Contacts between the two chains:
Residue L88 in the second protein is in contact with residue E13 in the first protein (closest heavy-atom distance 3.2 Å).
Residue R167 in the second protein contacts residue R353 in the first protein (closest heavy-atom distance 4.5 Å).
Residue H166 in the second protein is in contact with residue F345 in the first protein (closest heavy-atom distance 2.8 Å).
Residue D298 in the second protein is in contact with residue Q335 in the first protein (closest heavy-atom distance 4.0 Å).
Residue W291 in the second protein is in contact with residue S344 in the first protein (closest heavy-atom distance 4.2 Å).
Residue H311 in the second protein contacts residue E355 in the first protein (closest heavy-atom distance 3.2 Å).
Residue R160 in the second protein is in contact with residue F345 in the first protein (closest heavy-atom distance 3.2 Å).
Residue Y293 in the second protein is in contact with residue R29 in the first protein (closest heavy-atom distance 3.2 Å).
Residue Y293 in the second protein contacts residue Y360 in the first protein (closest heavy-atom distance 2.8 Å).
Residue P294 in the second protein contacts residue S28 in the first protein (closest heavy-atom distance 3.6 Å).
Residue R290 in the second protein contacts residue P339 in the first protein (closest heavy-atom distance 3.4 Å).
Residue W291 in the second protein interacts with residue M343 in the first protein (closest heavy-atom distance 3.6 Å).
Residue P89 in the second protein contacts residue H14 in the first protein (closest heavy-atom distance 3.3 Å).
Residue H166 in the second protein is in contact with residue N346 in the first protein (closest heavy-atom distance 4.3 Å).
Residue Y293 in the second protein interacts with residue L336 in the first protein (closest heavy-atom distance 3.5 Å).
Residue P89 in the second protein contacts residue E13 in the first protein (closest heavy-atom distance 3.2 Å).
Residue W291 in the second protein is in contact with residue D340 in the first protein (closest heavy-atom distance 3.6 Å).
Residue N300 in the second protein is in contact with residue K27 in the first protein (closest heavy-atom distance 2.7 Å).
Residue N269 in the second protein interacts with residue F345 in the first protein (closest heavy-atom distance 4.6 Å).
Residue R290 in the second protein interacts with residue L336 in the first protein (closest heavy-atom distance 2.7 Å).
Residue W291 in the second protein contacts residue S338 in the first protein (closest heavy-atom distance 3.4 Å).
Residue D286 in the second protein contacts residue F345 in the first protein (closest heavy-atom distance 4.2 Å).
Residue T168 in the second protein is in contact with residue F345 in the first protein (closest heavy-atom distance 3.6 Å).
Residue Y308 in the second protein is in contact with residue E331 in the first protein (closest heavy-atom distance 4.2 Å).
Residue S90 in the second protein is in contact with residue E13 in the first protein (closest heavy-atom distance 2.2 Å).
Residue N269 in the second protein contacts residue D340 in the first protein (closest heavy-atom distance 3.2 Å).
Residue R290 in the second protein contacts residue S338 in the first protein (closest heavy-atom distance 3.2 Å).
Residue Y270 in the second protein interacts with residue F345 in the first protein (closest heavy-atom distance 3.5 Å).
Residue R290 in the second protein is in contact with residue S337 in the first protein (closest heavy-atom distance 3.2 Å).
Residue P294 in the second protein contacts residue K27 in the first protein (closest heavy-atom distance 4.5 Å).
Residue R167 in the second protein interacts with residue S352 in the first protein (closest heavy-atom distance 3.7 Å).
Residue Y293 in the second protein interacts with residue S338 in the first protein (closest heavy-atom distance 3.9 Å).
Residue Y308 in the second protein contacts residue L357 in the first protein (closest heavy-atom distance 3.7 Å).
Residue S90 in the second protein is in contact with residue S20 in the first protein (closest heavy-atom distance 3.9 Å).
Residue L301 in the second protein contacts residue K27 in the first protein (closest heavy-atom distance 3.4 Å).
Residue L301 in the second protein contacts residue S28 in the first protein (closest heavy-atom distance 4.5 Å).
Residue A162 in the second protein is in contact with residue N346 in the first protein (closest heavy-atom distance 3.5 Å).
Residue S163 in the second protein contacts residue N346 in the first protein (closest heavy-atom distance 3.3 Å).
Residue S299 in the second protein is in contact with residue A74 in the first protein (closest heavy-atom distance 4.5 Å).
Residue W291 in the second protein is in contact with residue F345 in the first protein (closest heavy-atom distance 3.6 Å).
Residue R310 in the second protein interacts with residue E331 in the first protein (closest heavy-atom distance 2.6 Å).
Residue E161 in the second protein interacts with residue F345 in the first protein (closest heavy-atom distance 4.1 Å).
Residue S299 in the second protein contacts residue K27 in the first protein (closest heavy-atom distance 4.3 Å).
Residue W291 in the second protein interacts with residue I351 in the first protein (closest heavy-atom distance 3.5 Å).
Residue Y293 in the second protein interacts with residue S337 in the first protein (closest heavy-atom distance 3.7 Å).
Residue I219 in the second protein interacts with residue F345 in the first protein (closest heavy-atom distance 4.2 Å).
Residue W291 in the second protein is in contact with residue P339 in the first protein (closest heavy-atom distance 3.6 Å).
Residue Q309 in the second protein interacts with residue E331 in the first protein (closest heavy-atom distance 4.5 Å).
Residue Q312 in the second protein contacts residue E355 in the first protein (closest heavy-atom distance 3.0 Å).
Residue Y308 in the second protein interacts with residue L336 in the first protein (closest heavy-atom distance 3.5 Å).
Residue E161 in the second protein interacts with residue N346 in the first protein (closest heavy-atom distance 4.1 Å).
Residue S90 in the second protein contacts residue S21 in the first protein (closest heavy-atom distance 4.3 Å).
Residue S163 in the second protein is in contact with residue G348 in the first protein (closest heavy-atom distance 3.9 Å).
Residue H166 in the second protein contacts residue G348 in the first protein (closest heavy-atom distance 3.6 Å).
Residue H166 in the second protein is in contact with residue I351 in the first protein (closest heavy-atom distance 3.5 Å).
Residue P294 in the second protein is in contact with residue R29 in the first protein (closest heavy-atom distance 4.6 Å).
Residue R160 in the second protein contacts residue D340 in the first protein (closest heavy-atom distance 4.1 Å).
Residue S90 in the second protein contacts residue P17 in the first protein (closest heavy-atom distance 4.5 Å).
Residue N303 in the second protein interacts with residue K27 in the first protein (closest heavy-atom distance 3.2 Å).
Residue E268 in the second protein interacts with residue D340 in the first protein (closest heavy-atom distance 3.8 Å).

The following describes two proteins that form a bound complex.

Sequence of the second protein:
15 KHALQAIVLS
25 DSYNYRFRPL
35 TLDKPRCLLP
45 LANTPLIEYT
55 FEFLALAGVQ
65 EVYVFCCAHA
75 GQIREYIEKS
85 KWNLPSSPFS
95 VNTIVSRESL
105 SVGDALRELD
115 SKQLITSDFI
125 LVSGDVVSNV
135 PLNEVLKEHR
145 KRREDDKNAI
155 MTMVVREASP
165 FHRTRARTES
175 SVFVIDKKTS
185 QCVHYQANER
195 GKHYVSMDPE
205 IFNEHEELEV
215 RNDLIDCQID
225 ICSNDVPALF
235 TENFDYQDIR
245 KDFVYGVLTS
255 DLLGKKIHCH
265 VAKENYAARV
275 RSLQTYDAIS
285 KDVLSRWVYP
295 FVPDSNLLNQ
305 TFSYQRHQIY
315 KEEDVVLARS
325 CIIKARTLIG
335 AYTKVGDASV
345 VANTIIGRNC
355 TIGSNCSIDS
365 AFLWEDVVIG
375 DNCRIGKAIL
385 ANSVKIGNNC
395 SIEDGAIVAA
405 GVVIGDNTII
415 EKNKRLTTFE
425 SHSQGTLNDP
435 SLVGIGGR

Sequence of the first protein:
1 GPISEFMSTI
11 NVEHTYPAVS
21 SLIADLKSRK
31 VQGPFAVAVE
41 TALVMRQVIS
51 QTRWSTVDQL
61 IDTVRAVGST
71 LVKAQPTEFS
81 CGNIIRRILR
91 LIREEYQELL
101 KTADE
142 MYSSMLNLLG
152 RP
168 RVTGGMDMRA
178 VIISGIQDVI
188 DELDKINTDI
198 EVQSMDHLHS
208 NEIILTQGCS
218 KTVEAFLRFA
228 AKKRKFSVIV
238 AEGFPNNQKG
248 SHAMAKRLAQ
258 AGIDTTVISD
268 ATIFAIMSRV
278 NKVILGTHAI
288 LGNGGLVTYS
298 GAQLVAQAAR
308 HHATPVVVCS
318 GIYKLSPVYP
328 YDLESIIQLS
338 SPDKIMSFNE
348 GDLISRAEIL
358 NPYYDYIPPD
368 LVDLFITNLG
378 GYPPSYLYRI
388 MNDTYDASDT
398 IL